Interface contacts:
Residue M560 in protein 2 is in contact with residue D49 in protein 1 (closest heavy-atom distance 3.4 Å).
Residue Q690 in protein 2 contacts residue S259 in protein 1 (closest heavy-atom distance 3.2 Å).
Residue F679 in protein 2 is in contact with residue P262 in protein 1 (closest heavy-atom distance 3.8 Å).
Residue F866 in protein 2 is in contact with residue A354 in protein 1 (closest heavy-atom distance 3.1 Å).
Residue D525 in protein 2 is in contact with residue G247 in protein 1 (closest heavy-atom distance 3.7 Å).
Residue G524 in protein 2 contacts residue G247 in protein 1 (closest heavy-atom distance 3.5 Å).
Residue W658 in protein 2 interacts with residue I257 in protein 1 (closest heavy-atom distance 3.7 Å).
Residue V528 in protein 2 interacts with residue N251 in protein 1 (closest heavy-atom distance 3.3 Å).
Residue N661 in protein 2 contacts residue P264 in protein 1 (closest heavy-atom distance 3.7 Å).
Residue E702 in protein 2 contacts residue V333 in protein 1 (closest heavy-atom distance 3.6 Å).
Residue L686 in protein 2 is in contact with residue A258 in protein 1 (closest heavy-atom distance 3.3 Å).
Residue H529 in protein 2 contacts residue R47 in protein 1 (closest heavy-atom distance 3.1 Å).
Residue Y867 in protein 2 interacts with residue S355 in protein 1 (closest heavy-atom distance 4.0 Å).
Residue M697 in protein 2 contacts residue Y248 in protein 1 (closest heavy-atom distance 3.9 Å).
Residue Y694 in protein 2 is in contact with residue V358 in protein 1 (closest heavy-atom distance 2.5 Å).
Residue D532 in protein 2 contacts residue R3 in protein 1 (closest heavy-atom distance 2.6 Å).
Residue I659 in protein 2 contacts residue K163 in protein 1 (closest heavy-atom distance 3.6 Å).
Residue D522 in protein 2 contacts residue Y248 in protein 1 (closest heavy-atom distance 4.0 Å).
Residue F698 in protein 2 is in contact with residue H334 in protein 1 (closest heavy-atom distance 4.0 Å).
Residue Q683 in protein 2 interacts with residue I261 in protein 1 (closest heavy-atom distance 3.1 Å).
Residue Y867 in protein 2 interacts with residue A354 in protein 1 (closest heavy-atom distance 3.3 Å).
Residue E651 in protein 2 is in contact with residue M249 in protein 1 (closest heavy-atom distance 3.4 Å).
Residue N564 in protein 2 is in contact with residue T42 in protein 1 (closest heavy-atom distance 2.7 Å).
Residue Q690 in protein 2 interacts with residue N250 in protein 1 (closest heavy-atom distance 3.7 Å).
Residue Y867 in protein 2 contacts residue P353 in protein 1 (closest heavy-atom distance 3.4 Å).
Residue M521 in protein 2 contacts residue Y248 in protein 1 (closest heavy-atom distance 2.9 Å).
Residue W658 in protein 2 is in contact with residue D200 in protein 1 (closest heavy-atom distance 3.2 Å).
Residue E699 in protein 2 interacts with residue H334 in protein 1 (closest heavy-atom distance 3.9 Å).
Residue F866 in protein 2 interacts with residue P353 in protein 1 (closest heavy-atom distance 4.0 Å).
Residue Q683 in protein 2 contacts residue A258 in protein 1 (closest heavy-atom distance 3.1 Å).
Residue W658 in protein 2 contacts residue A258 in protein 1 (closest heavy-atom distance 3.5 Å).
Residue D525 in protein 2 is in contact with residue P246 in protein 1 (closest heavy-atom distance 3.5 Å).
Residue T562 in protein 2 interacts with residue T42 in protein 1 (closest heavy-atom distance 3.1 Å).
Residue W658 in protein 2 contacts residue I261 in protein 1 (closest heavy-atom distance 3.6 Å).
Residue T663 in protein 2 interacts with residue D200 in protein 1 (closest heavy-atom distance 3.1 Å).
Residue K662 in protein 2 is in contact with residue P162 in protein 1 (closest heavy-atom distance 3.6 Å).
Residue Y867 in protein 2 interacts with residue S259 in protein 1 (closest heavy-atom distance 3.7 Å).
Residue W658 in protein 2 is in contact with residue L165 in protein 1 (closest heavy-atom distance 3.2 Å).
Residue Q523 in protein 2 is in contact with residue D46 in protein 1 (closest heavy-atom distance 4.0 Å).
Residue N564 in protein 2 interacts with residue E43 in protein 1 (closest heavy-atom distance 3.3 Å).
Residue K648 in protein 2 is in contact with residue Y248 in protein 1 (closest heavy-atom distance 3.6 Å).
Residue E702 in protein 2 interacts with residue P330 in protein 1 (closest heavy-atom distance 3.2 Å).
Residue F863 in protein 2 contacts residue L337 in protein 1 (closest heavy-atom distance 3.5 Å).
Residue S561 in protein 2 is in contact with residue D46 in protein 1 (closest heavy-atom distance 2.8 Å).
Residue D525 in protein 2 interacts with residue D46 in protein 1 (closest heavy-atom distance 3.5 Å).
Residue Y867 in protein 2 is in contact with residue Q357 in protein 1 (closest heavy-atom distance 2.3 Å).
Residue F866 in protein 2 contacts residue F348 in protein 1 (closest heavy-atom distance 3.9 Å).
Residue K648 in protein 2 interacts with residue M249 in protein 1 (closest heavy-atom distance 3.7 Å).
Residue F679 in protein 2 interacts with residue P264 in protein 1 (closest heavy-atom distance 3.6 Å).
Residue M560 in protein 2 interacts with residue P2 in protein 1 (closest heavy-atom distance 3.6 Å).
Residue Q693 in protein 2 interacts with residue M249 in protein 1 (closest heavy-atom distance 3.6 Å).
Residue Q523 in protein 2 contacts residue R362 in protein 1 (closest heavy-atom distance 2.9 Å).
Residue A563 in protein 2 contacts residue D46 in protein 1 (closest heavy-atom distance 3.8 Å).
Residue N687 in protein 2 is in contact with residue S259 in protein 1 (closest heavy-atom distance 3.6 Å).
Residue M560 in protein 2 is in contact with residue R47 in protein 1 (closest heavy-atom distance 3.4 Å).
Residue Q683 in protein 2 interacts with residue S259 in protein 1 (closest heavy-atom distance 4.0 Å).
Residue N661 in protein 2 contacts residue D200 in protein 1 (closest heavy-atom distance 3.3 Å).
Residue H529 in protein 2 interacts with residue R3 in protein 1 (closest heavy-atom distance 3.9 Å).
Residue Q523 in protein 2 interacts with residue P246 in protein 1 (closest heavy-atom distance 3.5 Å).
Residue F866 in protein 2 contacts residue I356 in protein 1 (closest heavy-atom distance 4.0 Å).

These two protein chains interact to form a complex.

Sequence of protein 2:
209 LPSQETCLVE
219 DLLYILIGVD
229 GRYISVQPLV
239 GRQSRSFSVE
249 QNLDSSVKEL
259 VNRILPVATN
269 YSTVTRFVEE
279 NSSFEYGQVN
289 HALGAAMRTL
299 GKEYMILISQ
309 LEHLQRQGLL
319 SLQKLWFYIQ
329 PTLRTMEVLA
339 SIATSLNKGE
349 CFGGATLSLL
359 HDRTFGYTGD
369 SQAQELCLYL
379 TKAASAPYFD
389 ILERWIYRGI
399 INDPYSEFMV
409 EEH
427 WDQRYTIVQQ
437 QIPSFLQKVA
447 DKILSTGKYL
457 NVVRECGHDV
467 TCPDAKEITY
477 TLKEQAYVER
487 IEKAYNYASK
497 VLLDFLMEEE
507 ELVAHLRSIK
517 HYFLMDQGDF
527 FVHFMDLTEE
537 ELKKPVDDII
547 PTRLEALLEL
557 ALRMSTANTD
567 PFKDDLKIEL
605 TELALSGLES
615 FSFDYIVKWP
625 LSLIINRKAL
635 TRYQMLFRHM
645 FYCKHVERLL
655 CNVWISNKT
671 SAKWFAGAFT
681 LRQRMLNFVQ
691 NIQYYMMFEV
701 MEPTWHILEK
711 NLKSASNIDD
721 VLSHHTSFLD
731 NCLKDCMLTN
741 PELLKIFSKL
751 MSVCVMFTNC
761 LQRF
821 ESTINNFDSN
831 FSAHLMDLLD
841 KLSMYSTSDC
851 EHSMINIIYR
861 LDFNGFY

Sequence of protein 1:
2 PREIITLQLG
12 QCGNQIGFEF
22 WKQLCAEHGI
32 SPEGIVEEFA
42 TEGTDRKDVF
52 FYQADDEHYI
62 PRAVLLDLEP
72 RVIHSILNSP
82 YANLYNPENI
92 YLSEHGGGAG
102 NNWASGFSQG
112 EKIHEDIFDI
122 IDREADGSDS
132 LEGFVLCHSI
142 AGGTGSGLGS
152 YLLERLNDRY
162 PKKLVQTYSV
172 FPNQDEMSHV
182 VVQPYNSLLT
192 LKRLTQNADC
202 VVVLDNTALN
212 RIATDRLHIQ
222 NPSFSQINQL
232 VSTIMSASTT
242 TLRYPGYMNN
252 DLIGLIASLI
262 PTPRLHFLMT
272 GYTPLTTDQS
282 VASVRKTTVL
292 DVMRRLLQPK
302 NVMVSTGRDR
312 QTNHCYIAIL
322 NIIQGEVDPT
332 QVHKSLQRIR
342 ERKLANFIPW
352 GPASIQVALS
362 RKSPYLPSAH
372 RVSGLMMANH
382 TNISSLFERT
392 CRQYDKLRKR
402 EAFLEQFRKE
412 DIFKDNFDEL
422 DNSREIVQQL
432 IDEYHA